This data describes a binding interaction between two proteins.

Interface contacts:
Residue I18 in protein 2 is in contact with residue I10 in protein 1 (closest heavy-atom distance 2.9 Å).
Residue V70 in protein 2 interacts with residue I10 in protein 1 (closest heavy-atom distance 4.1 Å).
Residue G15 in protein 2 interacts with residue I10 in protein 1 (closest heavy-atom distance 3.6 Å).
Residue L16 in protein 2 contacts residue I10 in protein 1 (closest heavy-atom distance 2.8 Å).
Residue H66 in protein 2 is in contact with residue S8 in protein 1 (closest heavy-atom distance 2.7 Å).
Residue I20 in protein 2 interacts with residue T7 in protein 1 (closest heavy-atom distance 3.2 Å).
Residue T21 in protein 2 interacts with residue N2 in protein 1 (closest heavy-atom distance 4.8 Å).
Residue S19 in protein 2 is in contact with residue S8 in protein 1 (closest heavy-atom distance 3.2 Å).
Residue S19 in protein 2 interacts with residue I10 in protein 1 (closest heavy-atom distance 4.8 Å).
Residue V28 in protein 2 contacts residue A1 in protein 1 (closest heavy-atom distance 3.5 Å).
Residue H66 in protein 2 contacts residue P6 in protein 1 (closest heavy-atom distance 3.4 Å).
Residue H26 in protein 2 interacts with residue P6 in protein 1 (closest heavy-atom distance 3.2 Å).
Residue I20 in protein 2 contacts residue S8 in protein 1 (closest heavy-atom distance 2.9 Å).
Residue V28 in protein 2 contacts residue A5 in protein 1 (closest heavy-atom distance 4.6 Å).
Residue V28 in protein 2 interacts with residue N2 in protein 1 (closest heavy-atom distance 3.8 Å).
Residue L73 in protein 2 is in contact with residue I10 in protein 1 (closest heavy-atom distance 3.8 Å).
Residue L31 in protein 2 contacts residue A1 in protein 1 (closest heavy-atom distance 4.1 Å).
Residue H26 in protein 2 is in contact with residue R4 in protein 1 (closest heavy-atom distance 4.1 Å).
Residue H26 in protein 2 is in contact with residue N2 in protein 1 (closest heavy-atom distance 2.9 Å).
Residue T21 in protein 2 contacts residue P6 in protein 1 (closest heavy-atom distance 2.8 Å).
Residue S19 in protein 2 interacts with residue I9 in protein 1 (closest heavy-atom distance 3.8 Å).
Residue T21 in protein 2 is in contact with residue T7 in protein 1 (closest heavy-atom distance 3.7 Å).
Residue S33 in protein 2 is in contact with residue T7 in protein 1 (closest heavy-atom distance 4.0 Å).
Residue G22 in protein 2 is in contact with residue A5 in protein 1 (closest heavy-atom distance 3.5 Å).
Residue G22 in protein 2 interacts with residue P6 in protein 1 (closest heavy-atom distance 3.7 Å).
Residue I18 in protein 2 is in contact with residue I9 in protein 1 (closest heavy-atom distance 3.7 Å).
Residue H66 in protein 2 is in contact with residue T7 in protein 1 (closest heavy-atom distance 4.2 Å).
Residue H26 in protein 2 contacts residue A5 in protein 1 (closest heavy-atom distance 3.7 Å).
Residue I20 in protein 2 is in contact with residue P6 in protein 1 (closest heavy-atom distance 3.8 Å).
Residue I20 in protein 2 is in contact with residue I10 in protein 1 (closest heavy-atom distance 4.0 Å).
Residue S19 in protein 2 contacts residue T7 in protein 1 (closest heavy-atom distance 3.9 Å).
Residue G17 in protein 2 is in contact with residue I10 in protein 1 (closest heavy-atom distance 3.0 Å).
Residue V70 in protein 2 is in contact with residue S8 in protein 1 (closest heavy-atom distance 3.7 Å).
Residue I18 in protein 2 interacts with residue S8 in protein 1 (closest heavy-atom distance 4.0 Å).
Residue T21 in protein 2 interacts with residue A5 in protein 1 (closest heavy-atom distance 3.6 Å).
Residue S74 in protein 2 is in contact with residue I10 in protein 1 (closest heavy-atom distance 4.1 Å).

Sequence of protein 1:
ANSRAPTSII

Sequence of protein 2:
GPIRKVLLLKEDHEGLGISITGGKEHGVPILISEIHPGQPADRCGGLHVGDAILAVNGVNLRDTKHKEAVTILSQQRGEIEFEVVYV